Residue-level contacts at the interface:
Residue R60 in the second protein contacts residue K53 in the first protein (closest heavy-atom distance 3.4 Å).
Residue R60 in the second protein interacts with residue Q52 in the first protein (closest heavy-atom distance 3.4 Å).
Residue T59 in the second protein interacts with residue R55 in the first protein (closest heavy-atom distance 4.0 Å).
Residue G66 in the second protein interacts with residue K53 in the first protein (closest heavy-atom distance 2.4 Å).
Residue R60 in the second protein contacts residue D56 in the first protein (closest heavy-atom distance 2.8 Å).
Residue H67 in the second protein interacts with residue K53 in the first protein (closest heavy-atom distance 4.1 Å).
Residue T59 in the second protein contacts residue Q52 in the first protein (closest heavy-atom distance 3.8 Å).

This data describes a binding interaction between two proteins.

Sequence of the first protein:
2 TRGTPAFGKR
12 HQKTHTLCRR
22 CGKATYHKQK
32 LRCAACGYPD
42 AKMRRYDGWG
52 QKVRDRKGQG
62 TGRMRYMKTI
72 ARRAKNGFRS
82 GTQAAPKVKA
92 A

Sequence of the second protein:
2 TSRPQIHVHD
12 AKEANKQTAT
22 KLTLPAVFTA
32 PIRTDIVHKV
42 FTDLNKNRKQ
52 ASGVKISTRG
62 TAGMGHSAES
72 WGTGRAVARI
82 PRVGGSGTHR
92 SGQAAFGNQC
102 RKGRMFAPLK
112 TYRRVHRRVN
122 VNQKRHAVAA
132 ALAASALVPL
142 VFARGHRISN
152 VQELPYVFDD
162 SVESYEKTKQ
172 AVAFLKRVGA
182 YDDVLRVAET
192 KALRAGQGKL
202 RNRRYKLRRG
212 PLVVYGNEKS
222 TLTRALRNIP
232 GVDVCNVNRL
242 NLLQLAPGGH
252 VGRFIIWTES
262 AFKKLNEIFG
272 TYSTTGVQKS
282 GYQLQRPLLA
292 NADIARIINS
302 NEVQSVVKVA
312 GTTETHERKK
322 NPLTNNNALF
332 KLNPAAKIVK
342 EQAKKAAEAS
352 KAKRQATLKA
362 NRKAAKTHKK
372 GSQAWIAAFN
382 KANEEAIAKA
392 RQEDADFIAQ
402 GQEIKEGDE